These two protein chains interact to form a complex.

Sequence of protein 2:
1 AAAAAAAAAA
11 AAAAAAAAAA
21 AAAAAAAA

Interface contacts:
Residue M126 in protein 1 interacts with residue A20 in protein 2 (closest heavy-atom distance 4.8 Å).

Sequence of protein 1:
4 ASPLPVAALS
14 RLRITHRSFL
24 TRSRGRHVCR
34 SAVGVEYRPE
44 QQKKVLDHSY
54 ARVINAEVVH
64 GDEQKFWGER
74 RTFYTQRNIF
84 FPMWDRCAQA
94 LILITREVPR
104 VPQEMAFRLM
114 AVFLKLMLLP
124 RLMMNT